These two protein chains interact to form a complex.

Contacts between the two chains:
Residue R99 in the first protein is in contact with residue V9 in the second protein (closest heavy-atom distance 3.5 Å).

Sequence of the first protein:
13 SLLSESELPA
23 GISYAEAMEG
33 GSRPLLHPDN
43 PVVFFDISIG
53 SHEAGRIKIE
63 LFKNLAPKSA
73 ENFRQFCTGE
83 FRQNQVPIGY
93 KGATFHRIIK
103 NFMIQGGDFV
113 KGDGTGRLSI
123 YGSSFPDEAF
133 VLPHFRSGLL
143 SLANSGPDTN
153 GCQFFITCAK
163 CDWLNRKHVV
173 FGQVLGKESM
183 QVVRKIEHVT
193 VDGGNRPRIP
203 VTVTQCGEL

Sequence of the second protein:
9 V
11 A